Sequence of the first protein:
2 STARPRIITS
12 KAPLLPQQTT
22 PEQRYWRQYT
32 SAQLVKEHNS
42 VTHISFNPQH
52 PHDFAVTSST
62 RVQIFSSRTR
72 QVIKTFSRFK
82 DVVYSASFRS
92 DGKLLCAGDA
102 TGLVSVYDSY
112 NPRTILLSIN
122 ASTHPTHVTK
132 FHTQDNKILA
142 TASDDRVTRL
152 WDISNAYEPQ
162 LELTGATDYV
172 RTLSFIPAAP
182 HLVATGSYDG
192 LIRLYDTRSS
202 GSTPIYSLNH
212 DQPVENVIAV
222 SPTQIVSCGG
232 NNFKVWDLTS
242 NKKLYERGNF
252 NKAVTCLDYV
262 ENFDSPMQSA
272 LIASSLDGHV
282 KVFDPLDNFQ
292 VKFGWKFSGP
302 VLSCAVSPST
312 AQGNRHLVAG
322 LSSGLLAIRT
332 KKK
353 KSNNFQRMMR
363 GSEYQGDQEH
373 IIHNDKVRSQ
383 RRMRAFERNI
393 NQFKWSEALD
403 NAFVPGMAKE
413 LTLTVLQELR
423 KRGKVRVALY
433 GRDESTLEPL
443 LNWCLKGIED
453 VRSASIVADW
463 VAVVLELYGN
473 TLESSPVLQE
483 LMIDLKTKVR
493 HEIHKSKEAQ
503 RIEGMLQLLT

Sequence of the second protein:
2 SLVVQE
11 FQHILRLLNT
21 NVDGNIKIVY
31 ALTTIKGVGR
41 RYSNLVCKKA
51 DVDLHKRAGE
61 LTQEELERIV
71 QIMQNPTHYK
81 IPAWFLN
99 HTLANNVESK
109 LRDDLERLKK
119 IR

The following describes two proteins that form a bound complex.

Contacts between the two chains:
Residue A254 in the first protein contacts residue S2 in the second protein (closest heavy-atom distance 5.0 Å).